Sequence of the second protein:
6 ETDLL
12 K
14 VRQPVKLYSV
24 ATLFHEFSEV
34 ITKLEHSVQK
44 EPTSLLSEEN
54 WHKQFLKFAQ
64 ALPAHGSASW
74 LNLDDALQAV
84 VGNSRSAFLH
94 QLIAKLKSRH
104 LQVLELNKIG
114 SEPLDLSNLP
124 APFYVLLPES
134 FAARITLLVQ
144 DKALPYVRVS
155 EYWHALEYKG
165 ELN

Contacts between the two chains:
Residue S70 in the first protein contacts residue S70 in the second protein (closest heavy-atom distance 3.4 Å).
Residue G69 in the first protein is in contact with residue E132 in the second protein (closest heavy-atom distance 4.3 Å).
Residue H68 in the first protein interacts with residue E132 in the second protein (closest heavy-atom distance 2.7 Å).
Residue K19 in the first protein contacts residue H68 in the second protein (closest heavy-atom distance 3.4 Å).
Residue E132 in the first protein is in contact with residue H68 in the second protein (closest heavy-atom distance 2.7 Å).
Residue E132 in the first protein is in contact with residue G69 in the second protein (closest heavy-atom distance 4.3 Å).
Residue H68 in the first protein contacts residue K19 in the second protein (closest heavy-atom distance 3.4 Å).

The following describes two proteins that form a bound complex.

Sequence of the first protein:
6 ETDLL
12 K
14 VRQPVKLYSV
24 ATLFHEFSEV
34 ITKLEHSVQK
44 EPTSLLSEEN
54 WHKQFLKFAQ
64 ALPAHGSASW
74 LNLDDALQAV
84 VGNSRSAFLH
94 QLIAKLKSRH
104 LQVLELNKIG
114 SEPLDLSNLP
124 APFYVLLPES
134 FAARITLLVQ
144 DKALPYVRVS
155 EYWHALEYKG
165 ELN